The following describes two proteins that form a bound complex.

Sequence of protein 2:
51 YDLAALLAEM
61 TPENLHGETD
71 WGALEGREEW

Interface contacts:
Residue P59 in protein 1 is in contact with residue E59 in protein 2 (closest heavy-atom distance 3.8 Å).
Residue G57 in protein 1 is in contact with residue N64 in protein 2 (closest heavy-atom distance 3.8 Å).
Residue S109 in protein 1 interacts with residue D52 in protein 2 (closest heavy-atom distance 3.7 Å).
Residue K56 in protein 1 interacts with residue L65 in protein 2 (closest heavy-atom distance 2.8 Å).
Residue L15 in protein 1 is in contact with residue W71 in protein 2 (closest heavy-atom distance 3.6 Å).
Residue P59 in protein 1 interacts with residue M60 in protein 2 (closest heavy-atom distance 3.4 Å).
Residue E61 in protein 1 is in contact with residue H66 in protein 2 (closest heavy-atom distance 2.8 Å).
Residue L45 in protein 1 interacts with residue R77 in protein 2 (closest heavy-atom distance 3.9 Å).
Residue D83 in protein 1 contacts residue G76 in protein 2 (closest heavy-atom distance 3.3 Å).
Residue F17 in protein 1 contacts residue G72 in protein 2 (closest heavy-atom distance 4.0 Å).
Residue R80 in protein 1 is in contact with residue W71 in protein 2 (closest heavy-atom distance 3.5 Å).
Residue R87 in protein 1 interacts with residue A73 in protein 2 (closest heavy-atom distance 3.1 Å).
Residue R87 in protein 1 contacts residue E78 in protein 2 (closest heavy-atom distance 2.8 Å).
Residue P50 in protein 1 is in contact with residue W71 in protein 2 (closest heavy-atom distance 3.9 Å).
Residue R85 in protein 1 interacts with residue R77 in protein 2 (closest heavy-atom distance 3.3 Å).
Residue L82 in protein 1 contacts residue E78 in protein 2 (closest heavy-atom distance 3.4 Å).
Residue L75 in protein 1 interacts with residue H66 in protein 2 (closest heavy-atom distance 3.8 Å).
Residue H78 in protein 1 contacts residue H66 in protein 2 (closest heavy-atom distance 4.1 Å).
Residue L82 in protein 1 contacts residue W71 in protein 2 (closest heavy-atom distance 3.8 Å).
Residue T18 in protein 1 is in contact with residue A73 in protein 2 (closest heavy-atom distance 2.8 Å).
Residue T18 in protein 1 is in contact with residue G72 in protein 2 (closest heavy-atom distance 3.5 Å).
Residue R87 in protein 1 interacts with residue W71 in protein 2 (closest heavy-atom distance 2.9 Å).
Residue F17 in protein 1 interacts with residue W71 in protein 2 (closest heavy-atom distance 3.3 Å).
Residue H78 in protein 1 interacts with residue G67 in protein 2 (closest heavy-atom distance 3.1 Å).
Residue F60 in protein 1 is in contact with residue L53 in protein 2 (closest heavy-atom distance 4.1 Å).
Residue E102 in protein 1 interacts with residue Y51 in protein 2 (closest heavy-atom distance 3.3 Å).
Residue F60 in protein 1 contacts residue L56 in protein 2 (closest heavy-atom distance 3.8 Å).
Residue R29 in protein 1 interacts with residue D70 in protein 2 (closest heavy-atom distance 2.9 Å).
Residue T43 in protein 1 interacts with residue R77 in protein 2 (closest heavy-atom distance 2.8 Å).
Residue K56 in protein 1 contacts residue E63 in protein 2 (closest heavy-atom distance 3.7 Å).
Residue Y58 in protein 1 contacts residue H66 in protein 2 (closest heavy-atom distance 3.5 Å).
Residue R80 in protein 1 contacts residue T69 in protein 2 (closest heavy-atom distance 3.7 Å).
Residue R29 in protein 1 is in contact with residue W71 in protein 2 (closest heavy-atom distance 3.3 Å).
Residue H78 in protein 1 contacts residue T69 in protein 2 (closest heavy-atom distance 2.8 Å).
Residue K106 in protein 1 is in contact with residue Y51 in protein 2 (closest heavy-atom distance 3.8 Å).
Residue Q20 in protein 1 interacts with residue A73 in protein 2 (closest heavy-atom distance 3.3 Å).
Residue D83 in protein 1 contacts residue E75 in protein 2 (closest heavy-atom distance 3.6 Å).
Residue G105 in protein 1 contacts residue Y51 in protein 2 (closest heavy-atom distance 3.5 Å).
Residue R54 in protein 1 interacts with residue H66 in protein 2 (closest heavy-atom distance 3.0 Å).
Residue K56 in protein 1 interacts with residue N64 in protein 2 (closest heavy-atom distance 3.5 Å).
Residue D83 in protein 1 interacts with residue R77 in protein 2 (closest heavy-atom distance 2.7 Å).
Residue S109 in protein 1 is in contact with residue Y51 in protein 2 (closest heavy-atom distance 2.8 Å).
Residue R87 in protein 1 interacts with residue E75 in protein 2 (closest heavy-atom distance 3.5 Å).
Residue Y58 in protein 1 interacts with residue M60 in protein 2 (closest heavy-atom distance 3.5 Å).
Residue S109 in protein 1 is in contact with residue L53 in protein 2 (closest heavy-atom distance 3.0 Å).
Residue N16 in protein 1 is in contact with residue W71 in protein 2 (closest heavy-atom distance 4.0 Å).
Residue P50 in protein 1 is in contact with residue T69 in protein 2 (closest heavy-atom distance 3.6 Å).
Residue L45 in protein 1 contacts residue E78 in protein 2 (closest heavy-atom distance 4.0 Å).
Residue K56 in protein 1 interacts with residue H66 in protein 2 (closest heavy-atom distance 3.7 Å).
Residue R29 in protein 1 interacts with residue T69 in protein 2 (closest heavy-atom distance 3.6 Å).
Residue S86 in protein 1 contacts residue G76 in protein 2 (closest heavy-atom distance 3.3 Å).
Residue P59 in protein 1 contacts residue L56 in protein 2 (closest heavy-atom distance 3.2 Å).
Residue D83 in protein 1 is in contact with residue E78 in protein 2 (closest heavy-atom distance 2.8 Å).
Residue T18 in protein 1 interacts with residue E75 in protein 2 (closest heavy-atom distance 3.9 Å).
Residue F17 in protein 1 is in contact with residue D70 in protein 2 (closest heavy-atom distance 3.9 Å).
Residue S81 in protein 1 interacts with residue E78 in protein 2 (closest heavy-atom distance 3.9 Å).
Residue Y58 in protein 1 is in contact with residue N64 in protein 2 (closest heavy-atom distance 3.2 Å).
Residue L110 in protein 1 contacts residue L53 in protein 2 (closest heavy-atom distance 3.9 Å).
Residue S86 in protein 1 interacts with residue E75 in protein 2 (closest heavy-atom distance 3.8 Å).
Residue Y58 in protein 1 is in contact with residue L65 in protein 2 (closest heavy-atom distance 3.9 Å).

Sequence of protein 1:
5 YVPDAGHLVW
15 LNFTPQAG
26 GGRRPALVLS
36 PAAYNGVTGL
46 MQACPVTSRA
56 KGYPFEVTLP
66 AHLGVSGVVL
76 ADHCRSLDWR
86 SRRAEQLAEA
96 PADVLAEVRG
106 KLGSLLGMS